Sequence of chain B:
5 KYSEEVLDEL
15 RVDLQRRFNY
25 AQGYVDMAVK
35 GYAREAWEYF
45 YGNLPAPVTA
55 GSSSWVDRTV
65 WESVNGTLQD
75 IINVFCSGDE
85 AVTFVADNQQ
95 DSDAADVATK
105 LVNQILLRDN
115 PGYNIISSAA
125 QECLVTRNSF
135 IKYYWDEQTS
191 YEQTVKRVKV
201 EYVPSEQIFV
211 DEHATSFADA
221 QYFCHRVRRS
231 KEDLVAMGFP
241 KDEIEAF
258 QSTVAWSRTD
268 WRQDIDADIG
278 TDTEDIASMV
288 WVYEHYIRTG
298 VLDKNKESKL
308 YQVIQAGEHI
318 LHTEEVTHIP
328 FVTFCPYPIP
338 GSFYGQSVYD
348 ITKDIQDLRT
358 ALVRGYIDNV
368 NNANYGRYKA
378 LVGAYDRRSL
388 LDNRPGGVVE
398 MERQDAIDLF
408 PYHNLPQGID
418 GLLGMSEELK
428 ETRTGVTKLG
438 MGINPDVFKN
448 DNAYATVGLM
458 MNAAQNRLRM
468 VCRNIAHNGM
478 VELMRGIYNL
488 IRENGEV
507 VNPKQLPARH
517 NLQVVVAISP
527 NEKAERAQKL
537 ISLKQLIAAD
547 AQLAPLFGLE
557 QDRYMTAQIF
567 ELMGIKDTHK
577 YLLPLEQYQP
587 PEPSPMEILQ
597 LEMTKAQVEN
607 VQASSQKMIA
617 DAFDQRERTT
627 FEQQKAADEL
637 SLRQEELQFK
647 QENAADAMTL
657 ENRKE

The following describes two proteins that form a bound complex.

Sequence of chain A:
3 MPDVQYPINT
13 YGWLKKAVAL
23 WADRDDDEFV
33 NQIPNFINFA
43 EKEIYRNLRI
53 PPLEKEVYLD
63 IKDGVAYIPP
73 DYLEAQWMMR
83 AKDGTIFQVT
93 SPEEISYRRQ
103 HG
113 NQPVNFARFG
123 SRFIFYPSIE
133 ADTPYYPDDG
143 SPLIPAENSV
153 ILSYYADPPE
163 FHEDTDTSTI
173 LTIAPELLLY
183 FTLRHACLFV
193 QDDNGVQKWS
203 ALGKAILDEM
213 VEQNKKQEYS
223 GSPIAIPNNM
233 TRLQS

Residue-level contacts at the interface:
Residue A358 in chain B interacts with residue R234 in chain A (closest heavy-atom distance 3.7 Å).
Residue A358 in chain B interacts with residue Q236 in chain A (closest heavy-atom distance 4.0 Å).
Residue A54 in chain B is in contact with residue H103 in chain A (closest heavy-atom distance 3.2 Å).
Residue R361 in chain B is in contact with residue R234 in chain A (closest heavy-atom distance 1.9 Å).
Residue D354 in chain B is in contact with residue Q236 in chain A (closest heavy-atom distance 3.6 Å).
Residue L355 in chain B contacts residue Q236 in chain A (closest heavy-atom distance 4.7 Å).